Sequence of chain A:
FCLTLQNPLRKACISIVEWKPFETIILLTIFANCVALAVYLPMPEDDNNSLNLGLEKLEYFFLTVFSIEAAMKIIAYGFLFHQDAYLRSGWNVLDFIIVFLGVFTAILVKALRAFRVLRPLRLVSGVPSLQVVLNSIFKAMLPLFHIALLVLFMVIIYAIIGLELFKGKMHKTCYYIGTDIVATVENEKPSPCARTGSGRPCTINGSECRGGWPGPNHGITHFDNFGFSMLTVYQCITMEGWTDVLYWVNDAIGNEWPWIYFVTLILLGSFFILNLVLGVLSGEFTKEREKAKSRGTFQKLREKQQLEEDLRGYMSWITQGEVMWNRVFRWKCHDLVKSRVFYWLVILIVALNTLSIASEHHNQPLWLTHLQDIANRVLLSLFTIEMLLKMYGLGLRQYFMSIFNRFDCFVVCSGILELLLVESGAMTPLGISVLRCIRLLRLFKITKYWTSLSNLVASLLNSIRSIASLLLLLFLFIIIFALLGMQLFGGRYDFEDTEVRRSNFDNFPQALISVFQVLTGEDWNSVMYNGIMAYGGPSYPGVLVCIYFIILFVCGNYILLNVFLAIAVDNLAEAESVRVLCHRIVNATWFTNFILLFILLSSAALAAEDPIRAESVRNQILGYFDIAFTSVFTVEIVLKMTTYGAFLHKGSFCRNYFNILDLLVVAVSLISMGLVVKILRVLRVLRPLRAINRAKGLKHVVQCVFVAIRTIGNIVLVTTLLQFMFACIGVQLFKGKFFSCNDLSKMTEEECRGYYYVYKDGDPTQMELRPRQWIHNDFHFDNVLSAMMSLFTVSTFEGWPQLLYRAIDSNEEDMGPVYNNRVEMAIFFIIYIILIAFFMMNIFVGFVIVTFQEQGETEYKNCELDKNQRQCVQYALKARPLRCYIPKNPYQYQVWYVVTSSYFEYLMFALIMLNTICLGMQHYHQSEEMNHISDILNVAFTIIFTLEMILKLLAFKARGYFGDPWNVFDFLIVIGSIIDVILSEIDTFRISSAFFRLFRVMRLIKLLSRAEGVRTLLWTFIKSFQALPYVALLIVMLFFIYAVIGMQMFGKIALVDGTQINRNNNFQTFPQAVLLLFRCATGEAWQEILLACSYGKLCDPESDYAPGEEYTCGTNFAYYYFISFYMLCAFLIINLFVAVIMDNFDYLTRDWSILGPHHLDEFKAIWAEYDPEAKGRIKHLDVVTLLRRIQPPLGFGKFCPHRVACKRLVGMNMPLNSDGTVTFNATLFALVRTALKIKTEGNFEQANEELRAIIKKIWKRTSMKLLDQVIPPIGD

Residue-level contacts at the interface:
Residue P1181 in chain A contacts residue L204 in chain B (closest heavy-atom distance 4.1 Å).
Residue L1188 in chain A is in contact with residue F146 in chain B (closest heavy-atom distance 3.3 Å).
Residue A1095 in chain A interacts with residue W212 in chain B (closest heavy-atom distance 3.9 Å).
Residue Q1090 in chain A contacts residue W212 in chain B (closest heavy-atom distance 3.6 Å).
Residue R1175 in chain A is in contact with residue D134 in chain B (closest heavy-atom distance 4.2 Å).
Residue I1191 in chain A is in contact with residue F146 in chain B (closest heavy-atom distance 3.7 Å).
Residue Q1265 in chain A interacts with residue Q209 in chain B (closest heavy-atom distance 3.3 Å).
Residue Y1091 in chain A is in contact with residue W212 in chain B (closest heavy-atom distance 4.5 Å).
Residue I1198 in chain A interacts with residue F113 in chain B (closest heavy-atom distance 3.7 Å).
Residue V1184 in chain A is in contact with residue M142 in chain B (closest heavy-atom distance 3.5 Å).
Residue L1188 in chain A interacts with residue M142 in chain B (closest heavy-atom distance 3.6 Å).
Residue D1180 in chain A is in contact with residue C215 in chain B (closest heavy-atom distance 4.0 Å).
Residue W309 in chain A contacts residue F152 in chain B (closest heavy-atom distance 3.5 Å).
Residue V1184 in chain A interacts with residue R138 in chain B (closest heavy-atom distance 4.3 Å).
Residue V1184 in chain A contacts residue L200 in chain B (closest heavy-atom distance 4.4 Å).
Residue F1238 in chain A contacts residue L149 in chain B (closest heavy-atom distance 4.1 Å).
Residue I1195 in chain A is in contact with residue C150 in chain B (closest heavy-atom distance 4.0 Å).
Residue I1230 in chain A interacts with residue Q160 in chain B (closest heavy-atom distance 3.4 Å).
Residue F1178 in chain A interacts with residue Y135 in chain B (closest heavy-atom distance 3.8 Å).
Residue F1187 in chain A interacts with residue M142 in chain B (closest heavy-atom distance 3.8 Å).
Residue W1258 in chain A contacts residue M207 in chain B (closest heavy-atom distance 4.2 Å).
Residue K1262 in chain A is in contact with residue N210 in chain B (closest heavy-atom distance 3.0 Å).
Residue R1229 in chain A is in contact with residue Q160 in chain B (closest heavy-atom distance 3.9 Å).
Residue F1178 in chain A contacts residue P139 in chain B (closest heavy-atom distance 3.6 Å).
Residue R1175 in chain A contacts residue Y135 in chain B (closest heavy-atom distance 3.3 Å).
Residue I1195 in chain A interacts with residue F113 in chain B (closest heavy-atom distance 2.9 Å).
Residue G1192 in chain A contacts residue F146 in chain B (closest heavy-atom distance 3.7 Å).
Residue P1181 in chain A contacts residue C215 in chain B (closest heavy-atom distance 4.5 Å).
Residue Y1091 in chain A interacts with residue P211 in chain B (closest heavy-atom distance 3.8 Å).
Residue S1231 in chain A interacts with residue E156 in chain B (closest heavy-atom distance 4.4 Å).
Residue R1099 in chain A contacts residue M216 in chain B (closest heavy-atom distance 3.8 Å).
Residue F1235 in chain A interacts with residue V153 in chain B (closest heavy-atom distance 2.9 Å).
Residue K1403 in chain A contacts residue W212 in chain B (closest heavy-atom distance 3.8 Å).
Residue S1231 in chain A contacts residue V153 in chain B (closest heavy-atom distance 3.3 Å).
Residue R1175 in chain A contacts residue R133 in chain B (closest heavy-atom distance 4.6 Å).
Residue R1096 in chain A contacts residue M216 in chain B (closest heavy-atom distance 4.3 Å).
Residue W1258 in chain A contacts residue P208 in chain B (closest heavy-atom distance 3.2 Å).
Residue F1235 in chain A interacts with residue L149 in chain B (closest heavy-atom distance 3.9 Å).
Residue R1099 in chain A contacts residue C215 in chain B (closest heavy-atom distance 2.8 Å).
Residue R1096 in chain A interacts with residue E213 in chain B (closest heavy-atom distance 2.1 Å).
Residue E308 in chain A contacts residue R159 in chain B (closest heavy-atom distance 4.3 Å).
Residue K1262 in chain A interacts with residue Q209 in chain B (closest heavy-atom distance 2.1 Å).
Residue A1174 in chain A is in contact with residue Y135 in chain B (closest heavy-atom distance 3.6 Å).
Residue F1187 in chain A interacts with residue P139 in chain B (closest heavy-atom distance 3.7 Å).
Residue F1178 in chain A contacts residue R138 in chain B (closest heavy-atom distance 2.9 Å).
Residue K1094 in chain A contacts residue W212 in chain B (closest heavy-atom distance 3.1 Å).
Residue G1179 in chain A is in contact with residue R138 in chain B (closest heavy-atom distance 4.4 Å).
Residue S1231 in chain A interacts with residue V157 in chain B (closest heavy-atom distance 3.6 Å).
Residue I1261 in chain A contacts residue M207 in chain B (closest heavy-atom distance 3.2 Å).
Residue L1199 in chain A contacts residue I110 in chain B (closest heavy-atom distance 3.8 Å).
Residue F1238 in chain A interacts with residue F146 in chain B (closest heavy-atom distance 3.3 Å).
Residue I1191 in chain A contacts residue F143 in chain B (closest heavy-atom distance 3.6 Å).
Residue W1258 in chain A is in contact with residue P211 in chain B (closest heavy-atom distance 4.0 Å).
Residue I1195 in chain A is in contact with residue F117 in chain B (closest heavy-atom distance 4.4 Å).
Residue I1191 in chain A is in contact with residue F117 in chain B (closest heavy-atom distance 4.2 Å).
Residue W1258 in chain A contacts residue Q209 in chain B (closest heavy-atom distance 4.5 Å).
Residue F1234 in chain A contacts residue L149 in chain B (closest heavy-atom distance 3.6 Å).
Residue R1096 in chain A interacts with residue W212 in chain B (closest heavy-atom distance 4.5 Å).
Residue F1235 in chain A interacts with residue C150 in chain B (closest heavy-atom distance 4.3 Å).
Residue F1187 in chain A is in contact with residue F143 in chain B (closest heavy-atom distance 3.6 Å).

Sequence of chain B:
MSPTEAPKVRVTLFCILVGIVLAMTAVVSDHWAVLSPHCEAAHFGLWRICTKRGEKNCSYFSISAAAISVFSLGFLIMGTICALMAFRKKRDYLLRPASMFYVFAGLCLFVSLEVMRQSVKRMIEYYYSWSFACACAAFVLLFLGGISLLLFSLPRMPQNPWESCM

The following describes two proteins that form a bound complex.